Residue-level contacts at the interface:
Residue I679 in chain B interacts with residue H6 in chain A (closest heavy-atom distance 4.2 Å).
Residue A572 in chain B interacts with residue Y4 in chain A (closest heavy-atom distance 3.1 Å).
Residue L503 in chain B contacts residue F8 in chain A (closest heavy-atom distance 4.0 Å).
Residue V570 in chain B interacts with residue I5 in chain A (closest heavy-atom distance 4.3 Å).
Residue R558 in chain B interacts with residue H6 in chain A (closest heavy-atom distance 2.8 Å).
Residue H574 in chain B is in contact with residue V3 in chain A (closest heavy-atom distance 4.1 Å).
Residue I405 in chain B interacts with residue V3 in chain A (closest heavy-atom distance 4.1 Å).
Residue H647 in chain B interacts with residue Y4 in chain A (closest heavy-atom distance 4.8 Å).
Residue R558 in chain B interacts with residue I5 in chain A (closest heavy-atom distance 4.0 Å).
Residue K590 in chain B interacts with residue F8 in chain A (closest heavy-atom distance 2.7 Å).
Residue D654 in chain B is in contact with residue R2 in chain A (closest heavy-atom distance 3.0 Å).
Residue W644 in chain B is in contact with residue F8 in chain A (closest heavy-atom distance 4.2 Å).
Residue A572 in chain B contacts residue I5 in chain A (closest heavy-atom distance 3.6 Å).
Residue C571 in chain B interacts with residue I5 in chain A (closest heavy-atom distance 4.5 Å).
Residue D672 in chain B interacts with residue H6 in chain A (closest heavy-atom distance 3.0 Å).
Residue F573 in chain B is in contact with residue Y4 in chain A (closest heavy-atom distance 3.1 Å).
Residue I563 in chain B is in contact with residue V3 in chain A (closest heavy-atom distance 4.3 Å).
Residue Y478 in chain B contacts residue I5 in chain A (closest heavy-atom distance 3.4 Å).
Residue D672 in chain B contacts residue R2 in chain A (closest heavy-atom distance 2.9 Å).
Residue V671 in chain B is in contact with residue R2 in chain A (closest heavy-atom distance 3.8 Å).
Residue Y426 in chain B is in contact with residue P7 in chain A (closest heavy-atom distance 4.1 Å).
Residue R558 in chain B is in contact with residue Y4 in chain A (closest heavy-atom distance 3.8 Å).
Residue V671 in chain B interacts with residue H6 in chain A (closest heavy-atom distance 4.6 Å).
Residue M675 in chain B contacts residue Y4 in chain A (closest heavy-atom distance 3.3 Å).
Residue A572 in chain B is in contact with residue V3 in chain A (closest heavy-atom distance 3.6 Å).
Residue S496 in chain B interacts with residue P7 in chain A (closest heavy-atom distance 4.4 Å).
Residue V570 in chain B contacts residue V3 in chain A (closest heavy-atom distance 4.1 Å).
Residue P676 in chain B is in contact with residue H6 in chain A (closest heavy-atom distance 3.8 Å).
Residue S500 in chain B contacts residue F8 in chain A (closest heavy-atom distance 3.7 Å).
Residue Y483 in chain B interacts with residue I5 in chain A (closest heavy-atom distance 3.6 Å).
Residue W475 in chain B contacts residue H6 in chain A (closest heavy-atom distance 4.9 Å).
Residue I679 in chain B contacts residue P7 in chain A (closest heavy-atom distance 3.7 Å).
Residue F573 in chain B interacts with residue R2 in chain A (closest heavy-atom distance 3.6 Å).
Residue L586 in chain B interacts with residue F8 in chain A (closest heavy-atom distance 4.7 Å).
Residue F573 in chain B is in contact with residue F8 in chain A (closest heavy-atom distance 4.9 Å).
Residue W475 in chain B is in contact with residue P7 in chain A (closest heavy-atom distance 3.8 Å).
Residue V499 in chain B interacts with residue F8 in chain A (closest heavy-atom distance 4.1 Å).
Residue H574 in chain B contacts residue R2 in chain A (closest heavy-atom distance 3.8 Å).
Residue W475 in chain B contacts residue I5 in chain A (closest heavy-atom distance 4.5 Å).
Residue R558 in chain B interacts with residue P7 in chain A (closest heavy-atom distance 3.3 Å).
Residue D408 in chain B interacts with residue R2 in chain A (closest heavy-atom distance 4.5 Å).
Residue Q406 in chain B contacts residue V3 in chain A (closest heavy-atom distance 4.8 Å).
Residue H647 in chain B contacts residue F8 in chain A (closest heavy-atom distance 3.3 Å).
Residue Y575 in chain B is in contact with residue R2 in chain A (closest heavy-atom distance 2.9 Å).
Residue I679 in chain B interacts with residue F8 in chain A (closest heavy-atom distance 4.0 Å).
Residue Y483 in chain B is in contact with residue H6 in chain A (closest heavy-atom distance 4.4 Å).
Residue M675 in chain B is in contact with residue H6 in chain A (closest heavy-atom distance 3.6 Å).
Residue I657 in chain B interacts with residue R2 in chain A (closest heavy-atom distance 3.8 Å).
Residue Y575 in chain B interacts with residue Y4 in chain A (closest heavy-atom distance 3.5 Å).
Residue V499 in chain B contacts residue P7 in chain A (closest heavy-atom distance 4.3 Å).
Residue D407 in chain B interacts with residue V3 in chain A (closest heavy-atom distance 3.5 Å).
Residue F573 in chain B is in contact with residue V3 in chain A (closest heavy-atom distance 3.6 Å).
Residue Y504 in chain B contacts residue F8 in chain A (closest heavy-atom distance 4.1 Å).
Residue R558 in chain B is in contact with residue F8 in chain A (closest heavy-atom distance 4.6 Å).
Residue D672 in chain B contacts residue V3 in chain A (closest heavy-atom distance 4.6 Å).
Residue A668 in chain B is in contact with residue R2 in chain A (closest heavy-atom distance 4.8 Å).
Residue M675 in chain B contacts residue F8 in chain A (closest heavy-atom distance 3.9 Å).
Residue K590 in chain B contacts residue Y4 in chain A (closest heavy-atom distance 3.8 Å).
Residue R414 in chain B is in contact with residue I5 in chain A (closest heavy-atom distance 4.0 Å).
Residue D654 in chain B contacts residue Y4 in chain A (closest heavy-atom distance 3.7 Å).

Sequence of chain B:
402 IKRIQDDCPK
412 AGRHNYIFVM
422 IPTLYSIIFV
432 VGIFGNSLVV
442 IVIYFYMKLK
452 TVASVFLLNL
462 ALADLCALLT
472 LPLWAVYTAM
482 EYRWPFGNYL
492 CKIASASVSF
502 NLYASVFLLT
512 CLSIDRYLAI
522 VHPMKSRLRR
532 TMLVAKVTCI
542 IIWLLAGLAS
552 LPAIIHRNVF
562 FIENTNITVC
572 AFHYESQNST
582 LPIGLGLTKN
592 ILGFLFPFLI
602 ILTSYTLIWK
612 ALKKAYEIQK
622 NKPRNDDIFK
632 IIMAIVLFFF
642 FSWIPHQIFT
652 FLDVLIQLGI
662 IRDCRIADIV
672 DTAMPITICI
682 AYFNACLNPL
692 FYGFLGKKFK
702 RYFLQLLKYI

Sequence of chain A:
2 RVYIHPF

This data describes a binding interaction between two proteins.